Sequence of protein 1:
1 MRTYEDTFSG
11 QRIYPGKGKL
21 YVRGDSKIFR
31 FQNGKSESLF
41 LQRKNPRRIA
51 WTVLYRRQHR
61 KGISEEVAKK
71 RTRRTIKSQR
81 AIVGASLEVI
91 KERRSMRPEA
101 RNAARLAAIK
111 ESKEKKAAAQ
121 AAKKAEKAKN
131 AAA

Sequence of protein 2:
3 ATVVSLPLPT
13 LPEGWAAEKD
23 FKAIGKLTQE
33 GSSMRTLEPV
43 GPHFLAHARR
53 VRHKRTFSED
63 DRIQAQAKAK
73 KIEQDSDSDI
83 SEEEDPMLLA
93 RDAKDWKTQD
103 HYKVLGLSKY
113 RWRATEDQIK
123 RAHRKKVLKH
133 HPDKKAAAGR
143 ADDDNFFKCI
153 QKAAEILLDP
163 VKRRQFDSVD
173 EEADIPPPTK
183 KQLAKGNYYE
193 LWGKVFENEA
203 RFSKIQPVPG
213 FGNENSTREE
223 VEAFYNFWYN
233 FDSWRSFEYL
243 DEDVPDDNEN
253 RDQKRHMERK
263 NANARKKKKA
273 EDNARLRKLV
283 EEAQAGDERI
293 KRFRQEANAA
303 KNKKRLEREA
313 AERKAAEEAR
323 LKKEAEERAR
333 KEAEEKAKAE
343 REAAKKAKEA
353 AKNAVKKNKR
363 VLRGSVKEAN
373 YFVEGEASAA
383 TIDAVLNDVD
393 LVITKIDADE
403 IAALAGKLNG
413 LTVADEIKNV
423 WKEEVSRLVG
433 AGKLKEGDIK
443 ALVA

The following describes two proteins that form a bound complex.

Contacts between the two chains:
Residue D385 in protein 2 contacts residue A100 in protein 1 (closest heavy-atom distance 4.5 Å).
Residue D385 in protein 2 is in contact with residue R97 in protein 1 (closest heavy-atom distance 4.7 Å).
Residue D392 in protein 2 interacts with residue R97 in protein 1 (closest heavy-atom distance 5.0 Å).
Residue L388 in protein 2 interacts with residue R97 in protein 1 (closest heavy-atom distance 3.3 Å).
Residue A381 in protein 2 contacts residue A103 in protein 1 (closest heavy-atom distance 4.4 Å).
Residue Y373 in protein 2 is in contact with residue E99 in protein 1 (closest heavy-atom distance 3.3 Å).
Residue I384 in protein 2 contacts residue E99 in protein 1 (closest heavy-atom distance 4.3 Å).
Residue L388 in protein 2 is in contact with residue E99 in protein 1 (closest heavy-atom distance 4.3 Å).
Residue R365 in protein 2 contacts residue R97 in protein 1 (closest heavy-atom distance 4.9 Å).
Residue A381 in protein 2 interacts with residue A100 in protein 1 (closest heavy-atom distance 4.8 Å).